Sequence of the first protein:
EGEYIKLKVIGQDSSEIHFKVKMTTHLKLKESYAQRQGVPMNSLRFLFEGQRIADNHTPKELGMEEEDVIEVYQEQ

Sequence of the second protein:
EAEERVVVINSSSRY

Residue-level contacts at the interface:
Residue K25 in the first protein contacts residue I14 in the second protein (closest heavy-atom distance 4.9 Å).
Residue K9 in the first protein is in contact with residue E9 in the second protein (closest heavy-atom distance 3.6 Å).
Residue F22 in the first protein contacts residue V12 in the second protein (closest heavy-atom distance 3.1 Å).
Residue H21 in the first protein contacts residue V11 in the second protein (closest heavy-atom distance 3.4 Å).
Residue K23 in the first protein interacts with residue V12 in the second protein (closest heavy-atom distance 2.8 Å).
Residue K23 in the first protein is in contact with residue V11 in the second protein (closest heavy-atom distance 4.1 Å).
Residue L33 in the first protein is in contact with residue I14 in the second protein (closest heavy-atom distance 4.2 Å).
Residue R40 in the first protein contacts residue V12 in the second protein (closest heavy-atom distance 3.6 Å).
Residue H21 in the first protein is in contact with residue E9 in the second protein (closest heavy-atom distance 4.2 Å).
Residue E19 in the first protein interacts with residue R10 in the second protein (closest heavy-atom distance 3.0 Å).
Residue K23 in the first protein is in contact with residue I14 in the second protein (closest heavy-atom distance 2.9 Å).
Residue S36 in the first protein interacts with residue V12 in the second protein (closest heavy-atom distance 3.8 Å).
Residue I20 in the first protein contacts residue R10 in the second protein (closest heavy-atom distance 3.5 Å).
Residue I20 in the first protein is in contact with residue V12 in the second protein (closest heavy-atom distance 4.0 Å).
Residue H21 in the first protein is in contact with residue R10 in the second protein (closest heavy-atom distance 2.9 Å).
Residue V24 in the first protein interacts with residue I14 in the second protein (closest heavy-atom distance 3.9 Å).
Residue T28 in the first protein contacts residue I14 in the second protein (closest heavy-atom distance 4.0 Å).
Residue F22 in the first protein is in contact with residue I14 in the second protein (closest heavy-atom distance 3.9 Å).
Residue H21 in the first protein is in contact with residue V12 in the second protein (closest heavy-atom distance 2.8 Å).
Residue K23 in the first protein interacts with residue V13 in the second protein (closest heavy-atom distance 3.8 Å).
Residue S18 in the first protein interacts with residue R10 in the second protein (closest heavy-atom distance 4.0 Å).
Residue S36 in the first protein interacts with residue I14 in the second protein (closest heavy-atom distance 3.9 Å).
Residue Q41 in the first protein is in contact with residue R10 in the second protein (closest heavy-atom distance 4.8 Å).
Residue K9 in the first protein is in contact with residue V11 in the second protein (closest heavy-atom distance 4.1 Å).
Residue Y7 in the first protein contacts residue I14 in the second protein (closest heavy-atom distance 3.7 Å).
Residue Y7 in the first protein interacts with residue V13 in the second protein (closest heavy-atom distance 3.5 Å).

The following describes two proteins that form a bound complex.